Interface contacts:
Residue G511 in protein 2 is in contact with residue E416 in protein 1 (closest heavy-atom distance 3.4 Å).
Residue A508 in protein 2 contacts residue A423 in protein 1 (closest heavy-atom distance 4.0 Å).
Residue L389 in protein 2 contacts residue E524 in protein 1 (closest heavy-atom distance 3.5 Å).
Residue E524 in protein 2 is in contact with residue L389 in protein 1 (closest heavy-atom distance 2.8 Å).
Residue R531 in protein 2 interacts with residue R396 in protein 1 (closest heavy-atom distance 3.2 Å).
Residue G219 in protein 2 is in contact with residue V31 in protein 1 (closest heavy-atom distance 3.4 Å).
Residue Q84 in protein 2 contacts residue Q84 in protein 1 (closest heavy-atom distance 3.1 Å).
Residue P35 in protein 2 is in contact with residue G83 in protein 1 (closest heavy-atom distance 3.4 Å).
Residue P218 in protein 2 contacts residue P37 in protein 1 (closest heavy-atom distance 3.0 Å).
Residue G220 in protein 2 is in contact with residue V32 in protein 1 (closest heavy-atom distance 3.9 Å).
Residue E512 in protein 2 contacts residue E416 in protein 1 (closest heavy-atom distance 3.4 Å).
Residue G511 in protein 2 contacts residue F487 in protein 1 (closest heavy-atom distance 3.0 Å).
Residue R392 in protein 2 interacts with residue W528 in protein 1 (closest heavy-atom distance 3.1 Å).
Residue P37 in protein 2 is in contact with residue P218 in protein 1 (closest heavy-atom distance 3.3 Å).
Residue E507 in protein 2 interacts with residue R427 in protein 1 (closest heavy-atom distance 3.2 Å).
Residue W528 in protein 2 interacts with residue R392 in protein 1 (closest heavy-atom distance 3.3 Å).
Residue R513 in protein 2 is in contact with residue R420 in protein 1 (closest heavy-atom distance 3.5 Å).
Residue Q509 in protein 2 contacts residue P506 in protein 1 (closest heavy-atom distance 2.7 Å).
Residue V31 in protein 2 contacts residue G219 in protein 1 (closest heavy-atom distance 4.0 Å).
Residue G219 in protein 2 contacts residue V32 in protein 1 (closest heavy-atom distance 3.5 Å).
Residue A510 in protein 2 is in contact with residue N419 in protein 1 (closest heavy-atom distance 3.9 Å).
Residue T85 in protein 2 is in contact with residue Q84 in protein 1 (closest heavy-atom distance 3.0 Å).
Residue A510 in protein 2 interacts with residue E416 in protein 1 (closest heavy-atom distance 4.1 Å).
Residue G219 in protein 2 is in contact with residue P37 in protein 1 (closest heavy-atom distance 3.7 Å).
Residue R420 in protein 2 contacts residue E517 in protein 1 (closest heavy-atom distance 3.4 Å).
Residue G220 in protein 2 interacts with residue V31 in protein 1 (closest heavy-atom distance 3.8 Å).
Residue Q509 in protein 2 interacts with residue R420 in protein 1 (closest heavy-atom distance 3.0 Å).
Residue P218 in protein 2 interacts with residue V42 in protein 1 (closest heavy-atom distance 3.8 Å).
Residue A510 in protein 2 contacts residue G489 in protein 1 (closest heavy-atom distance 3.5 Å).
Residue E512 in protein 2 is in contact with residue F487 in protein 1 (closest heavy-atom distance 3.9 Å).
Residue R396 in protein 2 contacts residue W528 in protein 1 (closest heavy-atom distance 3.7 Å).
Residue R392 in protein 2 interacts with residue E524 in protein 1 (closest heavy-atom distance 2.8 Å).
Residue D521 in protein 2 is in contact with residue R420 in protein 1 (closest heavy-atom distance 3.6 Å).
Residue Q387 in protein 2 interacts with residue R563 in protein 1 (closest heavy-atom distance 3.6 Å).
Residue L537 in protein 2 interacts with residue L389 in protein 1 (closest heavy-atom distance 3.4 Å).
Residue R392 in protein 2 is in contact with residue E525 in protein 1 (closest heavy-atom distance 3.1 Å).
Residue E393 in protein 2 interacts with residue W528 in protein 1 (closest heavy-atom distance 3.1 Å).
Residue A508 in protein 2 interacts with residue L505 in protein 1 (closest heavy-atom distance 3.9 Å).
Residue E428 in protein 2 contacts residue W528 in protein 1 (closest heavy-atom distance 3.9 Å).
Residue L389 in protein 2 is in contact with residue E564 in protein 1 (closest heavy-atom distance 2.6 Å).
Residue V32 in protein 2 contacts residue G219 in protein 1 (closest heavy-atom distance 3.7 Å).
Residue P36 in protein 2 interacts with residue L217 in protein 1 (closest heavy-atom distance 3.9 Å).
Residue P36 in protein 2 interacts with residue G219 in protein 1 (closest heavy-atom distance 3.9 Å).
Residue W528 in protein 2 is in contact with residue L389 in protein 1 (closest heavy-atom distance 3.3 Å).
Residue L33 in protein 2 interacts with residue G219 in protein 1 (closest heavy-atom distance 3.4 Å).
Residue E564 in protein 2 is in contact with residue L389 in protein 1 (closest heavy-atom distance 3.0 Å).
Residue A510 in protein 2 contacts residue L505 in protein 1 (closest heavy-atom distance 3.9 Å).
Residue Q509 in protein 2 is in contact with residue A423 in protein 1 (closest heavy-atom distance 3.8 Å).
Residue L221 in protein 2 contacts residue P36 in protein 1 (closest heavy-atom distance 3.7 Å).
Residue L221 in protein 2 interacts with residue L33 in protein 1 (closest heavy-atom distance 3.7 Å).
Residue Q509 in protein 2 interacts with residue R427 in protein 1 (closest heavy-atom distance 3.5 Å).
Residue P37 in protein 2 is in contact with residue G219 in protein 1 (closest heavy-atom distance 3.7 Å).
Residue R427 in protein 2 is in contact with residue E525 in protein 1 (closest heavy-atom distance 2.8 Å).
Residue Y86 in protein 2 interacts with residue Q84 in protein 1 (closest heavy-atom distance 3.8 Å).
Residue V42 in protein 2 interacts with residue P218 in protein 1 (closest heavy-atom distance 3.4 Å).
Residue G219 in protein 2 interacts with residue L33 in protein 1 (closest heavy-atom distance 3.1 Å).
Residue E524 in protein 2 contacts residue R392 in protein 1 (closest heavy-atom distance 3.6 Å).
Residue L221 in protein 2 interacts with residue V32 in protein 1 (closest heavy-atom distance 3.8 Å).
Residue L217 in protein 2 interacts with residue P36 in protein 1 (closest heavy-atom distance 4.0 Å).
Residue E525 in protein 2 interacts with residue R392 in protein 1 (closest heavy-atom distance 2.8 Å).

Sequence of protein 1:
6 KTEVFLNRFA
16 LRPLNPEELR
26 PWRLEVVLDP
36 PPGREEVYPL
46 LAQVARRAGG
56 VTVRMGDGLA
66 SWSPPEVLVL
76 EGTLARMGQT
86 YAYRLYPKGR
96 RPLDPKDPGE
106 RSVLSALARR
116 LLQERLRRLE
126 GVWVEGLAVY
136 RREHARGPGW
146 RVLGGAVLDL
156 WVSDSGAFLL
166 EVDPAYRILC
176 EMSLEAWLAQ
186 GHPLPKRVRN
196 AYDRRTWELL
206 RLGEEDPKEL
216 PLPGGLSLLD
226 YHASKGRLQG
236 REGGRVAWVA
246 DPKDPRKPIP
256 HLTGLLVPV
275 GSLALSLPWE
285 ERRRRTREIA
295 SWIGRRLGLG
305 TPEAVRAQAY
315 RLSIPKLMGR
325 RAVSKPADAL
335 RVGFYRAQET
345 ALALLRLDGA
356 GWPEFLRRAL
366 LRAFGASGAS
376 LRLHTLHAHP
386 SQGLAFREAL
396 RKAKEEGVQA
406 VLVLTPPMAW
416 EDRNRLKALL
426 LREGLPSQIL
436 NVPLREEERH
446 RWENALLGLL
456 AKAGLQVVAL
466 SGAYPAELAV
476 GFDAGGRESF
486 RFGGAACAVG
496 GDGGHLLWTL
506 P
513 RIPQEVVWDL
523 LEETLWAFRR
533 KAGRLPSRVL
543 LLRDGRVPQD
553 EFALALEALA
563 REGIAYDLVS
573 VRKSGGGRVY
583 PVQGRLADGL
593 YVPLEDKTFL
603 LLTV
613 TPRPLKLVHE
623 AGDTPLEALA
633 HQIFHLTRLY

These two protein chains interact to form a complex.

Sequence of protein 2:
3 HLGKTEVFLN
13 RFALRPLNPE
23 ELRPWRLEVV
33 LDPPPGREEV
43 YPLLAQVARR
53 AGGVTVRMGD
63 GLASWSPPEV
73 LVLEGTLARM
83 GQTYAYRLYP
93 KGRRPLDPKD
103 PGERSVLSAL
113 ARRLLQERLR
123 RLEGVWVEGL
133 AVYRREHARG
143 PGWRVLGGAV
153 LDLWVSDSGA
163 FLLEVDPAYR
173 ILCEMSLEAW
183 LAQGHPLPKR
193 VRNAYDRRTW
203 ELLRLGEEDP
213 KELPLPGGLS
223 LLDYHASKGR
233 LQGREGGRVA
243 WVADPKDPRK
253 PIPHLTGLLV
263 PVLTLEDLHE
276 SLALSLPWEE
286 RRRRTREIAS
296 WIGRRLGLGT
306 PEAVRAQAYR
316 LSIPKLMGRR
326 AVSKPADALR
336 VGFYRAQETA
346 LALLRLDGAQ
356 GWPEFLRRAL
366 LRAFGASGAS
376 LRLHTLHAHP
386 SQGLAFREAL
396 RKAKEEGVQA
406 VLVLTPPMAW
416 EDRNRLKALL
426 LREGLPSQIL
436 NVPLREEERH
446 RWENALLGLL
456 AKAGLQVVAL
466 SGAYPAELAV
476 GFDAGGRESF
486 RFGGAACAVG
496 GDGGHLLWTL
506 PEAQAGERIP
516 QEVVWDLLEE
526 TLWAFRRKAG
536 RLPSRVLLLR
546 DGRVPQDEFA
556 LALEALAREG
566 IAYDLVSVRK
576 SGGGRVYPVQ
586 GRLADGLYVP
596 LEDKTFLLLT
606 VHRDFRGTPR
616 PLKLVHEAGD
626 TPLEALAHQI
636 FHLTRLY